This data describes a binding interaction between two proteins.

Sequence of chain B:
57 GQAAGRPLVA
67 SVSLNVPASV

Residue-level contacts at the interface:
Residue Y316 in chain A contacts residue P63 in chain B (closest heavy-atom distance 3.5 Å).
Residue Y177 in chain A is in contact with residue A66 in chain B (closest heavy-atom distance 4.2 Å).
Residue A314 in chain A interacts with residue P63 in chain B (closest heavy-atom distance 3.8 Å).
Residue Q156 in chain A interacts with residue Q58 in chain B (closest heavy-atom distance 2.4 Å).
Residue F312 in chain A interacts with residue G61 in chain B (closest heavy-atom distance 3.7 Å).
Residue T99 in chain A is in contact with residue V65 in chain B (closest heavy-atom distance 3.3 Å).
Residue A311 in chain A contacts residue A60 in chain B (closest heavy-atom distance 4.6 Å).
Residue R70 in chain A interacts with residue A66 in chain B (closest heavy-atom distance 3.5 Å).
Residue L96 in chain A contacts residue L70 in chain B (closest heavy-atom distance 3.1 Å).
Residue S97 in chain A is in contact with residue S69 in chain B (closest heavy-atom distance 4.2 Å).
Residue K95 in chain A interacts with residue V72 in chain B (closest heavy-atom distance 4.0 Å).
Residue I160 in chain A is in contact with residue A60 in chain B (closest heavy-atom distance 4.1 Å).
Residue L71 in chain A contacts residue V68 in chain B (closest heavy-atom distance 3.4 Å).
Residue S74 in chain A interacts with residue L70 in chain B (closest heavy-atom distance 3.0 Å).
Residue S100 in chain A interacts with residue A66 in chain B (closest heavy-atom distance 2.9 Å).
Residue N313 in chain A is in contact with residue P63 in chain B (closest heavy-atom distance 3.5 Å).
Residue Y177 in chain A interacts with residue V76 in chain B (closest heavy-atom distance 3.3 Å).
Residue T101 in chain A interacts with residue L64 in chain B (closest heavy-atom distance 4.4 Å).
Residue Q276 in chain A interacts with residue R62 in chain B (closest heavy-atom distance 4.6 Å).
Residue P283 in chain A interacts with residue G57 in chain B (closest heavy-atom distance 3.8 Å).
Residue Y325 in chain A interacts with residue A59 in chain B (closest heavy-atom distance 3.5 Å).
Residue Q276 in chain A is in contact with residue G61 in chain B (closest heavy-atom distance 3.5 Å).
Residue A157 in chain A interacts with residue L64 in chain B (closest heavy-atom distance 3.9 Å).
Residue D147 in chain A contacts residue V68 in chain B (closest heavy-atom distance 4.5 Å).
Residue Q156 in chain A is in contact with residue A59 in chain B (closest heavy-atom distance 4.3 Å).
Residue A151 in chain A is in contact with residue V76 in chain B (closest heavy-atom distance 4.7 Å).
Residue D308 in chain A interacts with residue A59 in chain B (closest heavy-atom distance 3.3 Å).
Residue S310 in chain A is in contact with residue A60 in chain B (closest heavy-atom distance 3.5 Å).
Residue N313 in chain A contacts residue G61 in chain B (closest heavy-atom distance 3.2 Å).
Residue S310 in chain A contacts residue G61 in chain B (closest heavy-atom distance 4.7 Å).
Residue A311 in chain A interacts with residue G61 in chain B (closest heavy-atom distance 3.7 Å).
Residue T99 in chain A interacts with residue S67 in chain B (closest heavy-atom distance 3.8 Å).
Residue L176 in chain A interacts with residue A66 in chain B (closest heavy-atom distance 4.3 Å).
Residue Q156 in chain A interacts with residue A60 in chain B (closest heavy-atom distance 3.9 Å).
Residue L96 in chain A is in contact with residue S69 in chain B (closest heavy-atom distance 3.4 Å).
Residue S310 in chain A contacts residue A59 in chain B (closest heavy-atom distance 3.3 Å).
Residue I327 in chain A interacts with residue A59 in chain B (closest heavy-atom distance 4.0 Å).
Residue K95 in chain A is in contact with residue N71 in chain B (closest heavy-atom distance 4.0 Å).
Residue T101 in chain A interacts with residue V65 in chain B (closest heavy-atom distance 3.7 Å).
Residue L176 in chain A interacts with residue V65 in chain B (closest heavy-atom distance 4.4 Å).
Residue I327 in chain A is in contact with residue Q58 in chain B (closest heavy-atom distance 3.8 Å).
Residue S100 in chain A is in contact with residue V65 in chain B (closest heavy-atom distance 3.9 Å).
Residue F312 in chain A contacts residue P63 in chain B (closest heavy-atom distance 4.6 Å).
Residue R70 in chain A contacts residue V68 in chain B (closest heavy-atom distance 3.8 Å).
Residue D308 in chain A interacts with residue G57 in chain B (closest heavy-atom distance 4.0 Å).
Residue D147 in chain A is in contact with residue A74 in chain B (closest heavy-atom distance 4.3 Å).
Residue T99 in chain A is in contact with residue A66 in chain B (closest heavy-atom distance 3.3 Å).
Residue D308 in chain A contacts residue Q58 in chain B (closest heavy-atom distance 3.9 Å).
Residue Y325 in chain A interacts with residue A60 in chain B (closest heavy-atom distance 3.7 Å).
Residue I89 in chain A interacts with residue L70 in chain B (closest heavy-atom distance 3.6 Å).
Residue T86 in chain A contacts residue L70 in chain B (closest heavy-atom distance 4.7 Å).
Residue V98 in chain A interacts with residue V68 in chain B (closest heavy-atom distance 2.7 Å).
Residue L176 in chain A interacts with residue L64 in chain B (closest heavy-atom distance 4.2 Å).
Residue V98 in chain A contacts residue S67 in chain B (closest heavy-atom distance 3.7 Å).
Residue V98 in chain A contacts residue A66 in chain B (closest heavy-atom distance 4.2 Å).
Residue E90 in chain A interacts with residue N71 in chain B (closest heavy-atom distance 4.2 Å).
Residue S97 in chain A contacts residue V68 in chain B (closest heavy-atom distance 3.3 Å).
Residue F312 in chain A interacts with residue A60 in chain B (closest heavy-atom distance 3.8 Å).
Residue N313 in chain A contacts residue R62 in chain B (closest heavy-atom distance 3.7 Å).
Residue F312 in chain A contacts residue R62 in chain B (closest heavy-atom distance 3.9 Å).

Sequence of chain A:
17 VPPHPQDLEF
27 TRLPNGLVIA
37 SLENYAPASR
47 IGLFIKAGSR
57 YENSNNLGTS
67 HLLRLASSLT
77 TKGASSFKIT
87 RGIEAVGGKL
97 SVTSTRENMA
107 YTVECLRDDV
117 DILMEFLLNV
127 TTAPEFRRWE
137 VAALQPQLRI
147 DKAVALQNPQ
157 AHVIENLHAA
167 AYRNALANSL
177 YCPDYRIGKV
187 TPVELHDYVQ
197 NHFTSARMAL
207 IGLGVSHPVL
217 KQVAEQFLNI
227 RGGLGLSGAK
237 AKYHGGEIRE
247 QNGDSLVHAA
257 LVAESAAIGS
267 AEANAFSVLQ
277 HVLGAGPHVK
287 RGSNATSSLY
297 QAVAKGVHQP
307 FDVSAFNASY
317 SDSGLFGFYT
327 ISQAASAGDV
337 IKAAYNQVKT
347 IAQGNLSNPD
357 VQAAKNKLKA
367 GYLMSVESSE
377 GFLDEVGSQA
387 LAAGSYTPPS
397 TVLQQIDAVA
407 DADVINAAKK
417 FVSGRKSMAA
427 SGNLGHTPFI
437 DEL